Residue-level contacts at the interface:
Residue P289 in the second protein contacts residue Y208 in the first protein (closest heavy-atom distance 2.8 Å).
Residue D287 in the second protein interacts with residue L160 in the first protein (closest heavy-atom distance 4.3 Å).
Residue P269 in the second protein is in contact with residue S163 in the first protein (closest heavy-atom distance 4.6 Å).
Residue I288 in the second protein is in contact with residue L160 in the first protein (closest heavy-atom distance 3.9 Å).
Residue D18 in the second protein interacts with residue R164 in the first protein (closest heavy-atom distance 3.2 Å).
Residue P289 in the second protein is in contact with residue M32 in the first protein (closest heavy-atom distance 4.0 Å).
Residue P269 in the second protein interacts with residue N206 in the first protein (closest heavy-atom distance 3.2 Å).
Residue Q271 in the second protein interacts with residue R164 in the first protein (closest heavy-atom distance 2.9 Å).
Residue D287 in the second protein contacts residue L167 in the first protein (closest heavy-atom distance 3.6 Å).
Residue Q20 in the second protein interacts with residue F165 in the first protein (closest heavy-atom distance 3.8 Å).
Residue A275 in the second protein is in contact with residue R164 in the first protein (closest heavy-atom distance 3.1 Å).
Residue P269 in the second protein contacts residue A204 in the first protein (closest heavy-atom distance 3.7 Å).
Residue P289 in the second protein is in contact with residue S34 in the first protein (closest heavy-atom distance 4.8 Å).
Residue A21 in the second protein interacts with residue R164 in the first protein (closest heavy-atom distance 4.0 Å).
Residue A21 in the second protein is in contact with residue F165 in the first protein (closest heavy-atom distance 4.0 Å).
Residue V277 in the second protein is in contact with residue F165 in the first protein (closest heavy-atom distance 3.6 Å).
Residue I288 in the second protein interacts with residue Y216 in the first protein (closest heavy-atom distance 3.6 Å).
Residue G270 in the second protein interacts with residue A204 in the first protein (closest heavy-atom distance 3.5 Å).
Residue P269 in the second protein contacts residue F218 in the first protein (closest heavy-atom distance 3.5 Å).
Residue L268 in the second protein contacts residue N220 in the first protein (closest heavy-atom distance 4.8 Å).
Residue G270 in the second protein contacts residue F203 in the first protein (closest heavy-atom distance 4.6 Å).
Residue P272 in the second protein contacts residue R164 in the first protein (closest heavy-atom distance 3.5 Å).
Residue L268 in the second protein contacts residue F218 in the first protein (closest heavy-atom distance 3.5 Å).
Residue G270 in the second protein is in contact with residue N220 in the first protein (closest heavy-atom distance 3.0 Å).
Residue A267 in the second protein contacts residue F218 in the first protein (closest heavy-atom distance 3.7 Å).
Residue G270 in the second protein interacts with residue R164 in the first protein (closest heavy-atom distance 3.5 Å).
Residue P286 in the second protein interacts with residue R164 in the first protein (closest heavy-atom distance 4.1 Å).
Residue F285 in the second protein contacts residue R164 in the first protein (closest heavy-atom distance 4.8 Å).
Residue I288 in the second protein contacts residue W161 in the first protein (closest heavy-atom distance 4.3 Å).
Residue G270 in the second protein is in contact with residue F218 in the first protein (closest heavy-atom distance 4.4 Å).
Residue G290 in the second protein is in contact with residue Y216 in the first protein (closest heavy-atom distance 4.0 Å).
Residue G270 in the second protein interacts with residue S163 in the first protein (closest heavy-atom distance 4.3 Å).
Residue P286 in the second protein contacts residue L167 in the first protein (closest heavy-atom distance 3.8 Å).
Residue P269 in the second protein is in contact with residue N220 in the first protein (closest heavy-atom distance 4.0 Å).
Residue P286 in the second protein contacts residue S163 in the first protein (closest heavy-atom distance 4.1 Å).
Residue I288 in the second protein is in contact with residue Y208 in the first protein (closest heavy-atom distance 3.2 Å).
Residue P286 in the second protein contacts residue N162 in the first protein (closest heavy-atom distance 4.2 Å).
Residue F285 in the second protein contacts residue N162 in the first protein (closest heavy-atom distance 4.6 Å).
Residue Q271 in the second protein interacts with residue S163 in the first protein (closest heavy-atom distance 4.4 Å).
Residue Q271 in the second protein interacts with residue N220 in the first protein (closest heavy-atom distance 4.3 Å).
Residue P289 in the second protein interacts with residue L160 in the first protein (closest heavy-atom distance 3.8 Å).
Residue V277 in the second protein contacts residue R164 in the first protein (closest heavy-atom distance 3.3 Å).
Residue G270 in the second protein contacts residue I202 in the first protein (closest heavy-atom distance 3.8 Å).
Residue P286 in the second protein contacts residue V166 in the first protein (closest heavy-atom distance 3.7 Å).
Residue P269 in the second protein contacts residue Y216 in the first protein (closest heavy-atom distance 3.3 Å).
Residue P286 in the second protein interacts with residue F165 in the first protein (closest heavy-atom distance 3.5 Å).
Residue P289 in the second protein is in contact with residue Y216 in the first protein (closest heavy-atom distance 4.3 Å).
Residue A266 in the second protein interacts with residue F218 in the first protein (closest heavy-atom distance 3.2 Å).
Residue I288 in the second protein interacts with residue N162 in the first protein (closest heavy-atom distance 4.0 Å).
Residue H25 in the second protein contacts residue V166 in the first protein (closest heavy-atom distance 3.9 Å).
Residue G24 in the second protein interacts with residue F165 in the first protein (closest heavy-atom distance 4.8 Å).
Residue G270 in the second protein contacts residue N162 in the first protein (closest heavy-atom distance 4.1 Å).
Residue Q271 in the second protein contacts residue N162 in the first protein (closest heavy-atom distance 4.6 Å).
Residue I288 in the second protein is in contact with residue N206 in the first protein (closest heavy-atom distance 3.4 Å).
Residue Q271 in the second protein is in contact with residue I202 in the first protein (closest heavy-atom distance 4.2 Å).
Residue A291 in the second protein is in contact with residue Y216 in the first protein (closest heavy-atom distance 4.2 Å).
Residue P269 in the second protein interacts with residue N162 in the first protein (closest heavy-atom distance 3.0 Å).
Residue P272 in the second protein contacts residue I202 in the first protein (closest heavy-atom distance 3.5 Å).
Residue H25 in the second protein contacts residue F165 in the first protein (closest heavy-atom distance 3.5 Å).
Residue I288 in the second protein contacts residue L167 in the first protein (closest heavy-atom distance 3.4 Å).

The following describes two proteins that form a bound complex.

Sequence of the first protein:
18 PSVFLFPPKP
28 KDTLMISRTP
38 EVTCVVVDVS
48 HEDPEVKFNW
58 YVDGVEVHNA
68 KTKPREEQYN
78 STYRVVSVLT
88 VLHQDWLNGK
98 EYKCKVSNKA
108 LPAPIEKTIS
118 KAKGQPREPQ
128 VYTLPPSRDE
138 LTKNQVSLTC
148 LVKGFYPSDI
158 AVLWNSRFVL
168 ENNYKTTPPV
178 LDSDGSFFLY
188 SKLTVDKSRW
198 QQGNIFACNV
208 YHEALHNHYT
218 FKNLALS

Sequence of the second protein:
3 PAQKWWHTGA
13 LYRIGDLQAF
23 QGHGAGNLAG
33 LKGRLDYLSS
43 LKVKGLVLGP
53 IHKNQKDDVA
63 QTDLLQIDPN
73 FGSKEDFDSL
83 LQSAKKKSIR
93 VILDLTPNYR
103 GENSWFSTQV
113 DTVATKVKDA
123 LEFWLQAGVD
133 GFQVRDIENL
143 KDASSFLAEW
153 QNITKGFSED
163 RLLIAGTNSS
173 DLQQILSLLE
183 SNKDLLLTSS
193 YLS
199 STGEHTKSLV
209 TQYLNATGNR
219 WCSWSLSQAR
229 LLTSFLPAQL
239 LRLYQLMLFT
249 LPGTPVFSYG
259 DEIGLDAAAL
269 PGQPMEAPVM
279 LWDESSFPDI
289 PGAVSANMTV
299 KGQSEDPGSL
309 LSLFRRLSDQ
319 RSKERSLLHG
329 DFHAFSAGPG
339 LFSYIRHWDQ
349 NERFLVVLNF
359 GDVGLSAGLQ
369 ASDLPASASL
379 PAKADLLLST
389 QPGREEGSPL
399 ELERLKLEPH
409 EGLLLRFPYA